Residue-level contacts at the interface:
Residue A95 in the second protein is in contact with residue R7 in the first protein (closest heavy-atom distance 2.8 Å).
Residue Y31 in the second protein interacts with residue T5 in the first protein (closest heavy-atom distance 2.7 Å).
Residue K93 in the second protein interacts with residue R7 in the first protein (closest heavy-atom distance 4.1 Å).
Residue S28 in the second protein contacts residue F2 in the first protein (closest heavy-atom distance 4.2 Å).
Residue Y31 in the second protein is in contact with residue L6 in the first protein (closest heavy-atom distance 4.8 Å).
Residue Y31 in the second protein interacts with residue Y3 in the first protein (closest heavy-atom distance 5.0 Å).
Residue G96 in the second protein interacts with residue R7 in the first protein (closest heavy-atom distance 3.2 Å).
Residue N97 in the second protein is in contact with residue R7 in the first protein (closest heavy-atom distance 2.9 Å).
Residue Y31 in the second protein interacts with residue R7 in the first protein (closest heavy-atom distance 4.3 Å).
Residue Y31 in the second protein interacts with residue K4 in the first protein (closest heavy-atom distance 3.3 Å).
Residue F30 in the second protein contacts residue K4 in the first protein (closest heavy-atom distance 2.9 Å).
Residue N29 in the second protein contacts residue Y3 in the first protein (closest heavy-atom distance 4.4 Å).
Residue N29 in the second protein contacts residue F2 in the first protein (closest heavy-atom distance 3.6 Å).
Residue N29 in the second protein interacts with residue K4 in the first protein (closest heavy-atom distance 3.8 Å).

Sequence of the second protein:
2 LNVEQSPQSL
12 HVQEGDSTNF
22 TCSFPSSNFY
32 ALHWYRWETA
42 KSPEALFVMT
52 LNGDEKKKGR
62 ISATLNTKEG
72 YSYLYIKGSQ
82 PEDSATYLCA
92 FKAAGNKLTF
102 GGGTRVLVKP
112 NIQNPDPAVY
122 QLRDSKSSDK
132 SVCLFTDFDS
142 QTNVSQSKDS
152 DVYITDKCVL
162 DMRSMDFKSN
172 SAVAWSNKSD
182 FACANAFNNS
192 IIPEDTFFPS

The following describes two proteins that form a bound complex.

Sequence of the first protein:
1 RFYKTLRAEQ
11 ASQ